Sequence of the second protein:
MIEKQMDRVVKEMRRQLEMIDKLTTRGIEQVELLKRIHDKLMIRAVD

Contacts between the two chains:
Residue V10 in the second protein interacts with residue K35 in the first protein (closest heavy-atom distance 4.2 Å).
Residue M6 in the second protein contacts residue I37 in the first protein (closest heavy-atom distance 3.9 Å).
Residue M13 in the second protein is in contact with residue V31 in the first protein (closest heavy-atom distance 4.0 Å).
Residue T24 in the second protein contacts residue D21 in the first protein (closest heavy-atom distance 3.7 Å).
Residue V31 in the second protein is in contact with residue V10 in the first protein (closest heavy-atom distance 3.5 Å).
Residue I20 in the second protein is in contact with residue I20 in the first protein (closest heavy-atom distance 4.2 Å).
Residue I28 in the second protein interacts with residue L17 in the first protein (closest heavy-atom distance 3.3 Å).
Residue V31 in the second protein contacts residue M13 in the first protein (closest heavy-atom distance 3.9 Å).
Residue E3 in the second protein interacts with residue L41 in the first protein (closest heavy-atom distance 4.0 Å).
Residue M6 in the second protein contacts residue H38 in the first protein (closest heavy-atom distance 3.8 Å).
Residue I20 in the second protein interacts with residue T24 in the first protein (closest heavy-atom distance 3.4 Å).
Residue D21 in the second protein contacts residue D21 in the first protein (closest heavy-atom distance 2.6 Å).
Residue E3 in the second protein is in contact with residue M42 in the first protein (closest heavy-atom distance 3.4 Å).
Residue E32 in the second protein contacts residue R14 in the first protein (closest heavy-atom distance 2.7 Å).
Residue K35 in the second protein interacts with residue V10 in the first protein (closest heavy-atom distance 3.5 Å).
Residue K4 in the second protein interacts with residue H38 in the first protein (closest heavy-atom distance 4.6 Å).
Residue M6 in the second protein interacts with residue L34 in the first protein (closest heavy-atom distance 3.2 Å).
Residue L17 in the second protein is in contact with residue I28 in the first protein (closest heavy-atom distance 3.8 Å).
Residue R14 in the second protein interacts with residue I28 in the first protein (closest heavy-atom distance 3.8 Å).
Residue G27 in the second protein is in contact with residue L17 in the first protein (closest heavy-atom distance 4.3 Å).
Residue R14 in the second protein contacts residue E32 in the first protein (closest heavy-atom distance 3.2 Å).
Residue K35 in the second protein interacts with residue K11 in the first protein (closest heavy-atom distance 3.8 Å).
Residue E3 in the second protein is in contact with residue A45 in the first protein (closest heavy-atom distance 3.8 Å).
Residue D7 in the second protein interacts with residue H38 in the first protein (closest heavy-atom distance 3.5 Å).
Residue T24 in the second protein contacts residue L17 in the first protein (closest heavy-atom distance 3.2 Å).
Residue K35 in the second protein is in contact with residue R14 in the first protein (closest heavy-atom distance 3.9 Å).
Residue A45 in the second protein contacts residue E3 in the first protein (closest heavy-atom distance 3.8 Å).
Residue V31 in the second protein contacts residue L17 in the first protein (closest heavy-atom distance 4.4 Å).
Residue L34 in the second protein contacts residue M13 in the first protein (closest heavy-atom distance 4.9 Å).
Residue L17 in the second protein contacts residue T24 in the first protein (closest heavy-atom distance 3.2 Å).
Residue I28 in the second protein is in contact with residue R14 in the first protein (closest heavy-atom distance 3.6 Å).
Residue V31 in the second protein is in contact with residue R14 in the first protein (closest heavy-atom distance 3.5 Å).
Residue E18 in the second protein interacts with residue I28 in the first protein (closest heavy-atom distance 3.6 Å).
Residue T25 in the second protein is in contact with residue D21 in the first protein (closest heavy-atom distance 4.6 Å).
Residue M42 in the second protein contacts residue E3 in the first protein (closest heavy-atom distance 3.9 Å).
Residue K35 in the second protein contacts residue D7 in the first protein (closest heavy-atom distance 2.7 Å).
Residue I37 in the second protein interacts with residue M6 in the first protein (closest heavy-atom distance 3.6 Å).
Residue L41 in the second protein is in contact with residue E3 in the first protein (closest heavy-atom distance 4.0 Å).
Residue D21 in the second protein contacts residue T25 in the first protein (closest heavy-atom distance 4.7 Å).
Residue H38 in the second protein contacts residue E3 in the first protein (closest heavy-atom distance 2.9 Å).
Residue L17 in the second protein contacts residue V31 in the first protein (closest heavy-atom distance 3.8 Å).
Residue L17 in the second protein is in contact with residue G27 in the first protein (closest heavy-atom distance 3.6 Å).
Residue M6 in the second protein is in contact with residue L41 in the first protein (closest heavy-atom distance 4.0 Å).
Residue M1 in the second protein contacts residue A45 in the first protein (closest heavy-atom distance 4.3 Å).
Residue I28 in the second protein contacts residue E18 in the first protein (closest heavy-atom distance 3.8 Å).
Residue V10 in the second protein contacts residue L34 in the first protein (closest heavy-atom distance 4.0 Å).
Residue T24 in the second protein is in contact with residue I20 in the first protein (closest heavy-atom distance 3.2 Å).
Residue V10 in the second protein contacts residue V31 in the first protein (closest heavy-atom distance 3.8 Å).
Residue A45 in the second protein is in contact with residue M1 in the first protein (closest heavy-atom distance 4.3 Å).
Residue H38 in the second protein interacts with residue D7 in the first protein (closest heavy-atom distance 3.5 Å).
Residue L34 in the second protein is in contact with residue V10 in the first protein (closest heavy-atom distance 3.8 Å).
Residue L41 in the second protein interacts with residue M6 in the first protein (closest heavy-atom distance 3.9 Å).
Residue H38 in the second protein is in contact with residue M6 in the first protein (closest heavy-atom distance 3.6 Å).
Residue R14 in the second protein interacts with residue V31 in the first protein (closest heavy-atom distance 3.6 Å).
Residue E3 in the second protein interacts with residue H38 in the first protein (closest heavy-atom distance 2.8 Å).
Residue D21 in the second protein is in contact with residue T24 in the first protein (closest heavy-atom distance 3.5 Å).
Residue L34 in the second protein contacts residue M6 in the first protein (closest heavy-atom distance 3.4 Å).
Residue H38 in the second protein contacts residue K4 in the first protein (closest heavy-atom distance 4.6 Å).

Sequence of the first protein:
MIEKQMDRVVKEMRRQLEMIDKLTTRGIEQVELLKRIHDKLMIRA

These two protein chains interact to form a complex.